Residue-level contacts at the interface:
Residue K441 in the second protein contacts residue R114 in the first protein (closest heavy-atom distance 4.4 Å).
Residue F483 in the second protein interacts with residue I152 in the first protein (closest heavy-atom distance 4.2 Å).
Residue W446 in the second protein interacts with residue R145 in the first protein (closest heavy-atom distance 4.0 Å).
Residue Q480 in the second protein is in contact with residue L169 in the first protein (closest heavy-atom distance 3.9 Å).
Residue Q480 in the second protein interacts with residue L128 in the first protein (closest heavy-atom distance 2.3 Å).
Residue L445 in the second protein contacts residue A104 in the first protein (closest heavy-atom distance 4.6 Å).
Residue W542 in the second protein interacts with residue S167 in the first protein (closest heavy-atom distance 3.6 Å).
Residue S485 in the second protein is in contact with residue Q144 in the first protein (closest heavy-atom distance 4.8 Å).
Residue A479 in the second protein is in contact with residue L169 in the first protein (closest heavy-atom distance 3.5 Å).
Residue L550 in the second protein is in contact with residue R148 in the first protein (closest heavy-atom distance 3.6 Å).
Residue R549 in the second protein is in contact with residue V157 in the first protein (closest heavy-atom distance 4.7 Å).
Residue F483 in the second protein is in contact with residue L169 in the first protein (closest heavy-atom distance 3.6 Å).
Residue W446 in the second protein contacts residue Y130 in the first protein (closest heavy-atom distance 4.6 Å).
Residue C450 in the second protein interacts with residue F138 in the first protein (closest heavy-atom distance 3.6 Å).
Residue T484 in the second protein interacts with residue R145 in the first protein (closest heavy-atom distance 2.5 Å).
Residue S485 in the second protein contacts residue R148 in the first protein (closest heavy-atom distance 2.9 Å).
Residue L550 in the second protein is in contact with residue V160 in the first protein (closest heavy-atom distance 3.5 Å).
Residue D447 in the second protein interacts with residue F138 in the first protein (closest heavy-atom distance 3.1 Å).
Residue Q480 in the second protein interacts with residue R145 in the first protein (closest heavy-atom distance 2.8 Å).
Residue T486 in the second protein contacts residue R148 in the first protein (closest heavy-atom distance 4.0 Å).
Residue L481 in the second protein contacts residue R145 in the first protein (closest heavy-atom distance 3.9 Å).
Residue Q480 in the second protein is in contact with residue Y130 in the first protein (closest heavy-atom distance 4.7 Å).
Residue L449 in the second protein contacts residue T141 in the first protein (closest heavy-atom distance 3.6 Å).
Residue T484 in the second protein contacts residue R148 in the first protein (closest heavy-atom distance 3.4 Å).
Residue S485 in the second protein contacts residue R145 in the first protein (closest heavy-atom distance 4.0 Å).
Residue F483 in the second protein is in contact with residue L168 in the first protein (closest heavy-atom distance 3.4 Å).
Residue L550 in the second protein is in contact with residue V157 in the first protein (closest heavy-atom distance 3.2 Å).
Residue D447 in the second protein contacts residue G137 in the first protein (closest heavy-atom distance 3.6 Å).
Residue N407 in the second protein contacts residue V135 in the first protein (closest heavy-atom distance 3.9 Å).
Residue Y403 in the second protein contacts residue F138 in the first protein (closest heavy-atom distance 4.7 Å).
Residue I401 in the second protein contacts residue E107 in the first protein (closest heavy-atom distance 3.6 Å).
Residue L445 in the second protein interacts with residue Y130 in the first protein (closest heavy-atom distance 3.9 Å).
Residue E551 in the second protein contacts residue R148 in the first protein (closest heavy-atom distance 2.3 Å).
Residue K404 in the second protein is in contact with residue F138 in the first protein (closest heavy-atom distance 4.3 Å).
Residue W542 in the second protein is in contact with residue L168 in the first protein (closest heavy-atom distance 3.4 Å).
Residue D447 in the second protein contacts residue T141 in the first protein (closest heavy-atom distance 3.3 Å).
Residue N407 in the second protein is in contact with residue F138 in the first protein (closest heavy-atom distance 3.6 Å).
Residue Q480 in the second protein interacts with residue L129 in the first protein (closest heavy-atom distance 3.8 Å).
Residue L445 in the second protein is in contact with residue G105 in the first protein (closest heavy-atom distance 3.5 Å).
Residue K404 in the second protein interacts with residue D132 in the first protein (closest heavy-atom distance 4.5 Å).
Residue R549 in the second protein contacts residue V160 in the first protein (closest heavy-atom distance 3.9 Å).
Residue L449 in the second protein is in contact with residue G137 in the first protein (closest heavy-atom distance 4.2 Å).
Residue I401 in the second protein is in contact with residue G105 in the first protein (closest heavy-atom distance 4.0 Å).
Residue K490 in the second protein interacts with residue R148 in the first protein (closest heavy-atom distance 3.9 Å).
Residue K404 in the second protein interacts with residue R106 in the first protein (closest heavy-atom distance 4.7 Å).
Residue T484 in the second protein is in contact with residue L169 in the first protein (closest heavy-atom distance 4.5 Å).
Residue N407 in the second protein is in contact with residue G137 in the first protein (closest heavy-atom distance 4.4 Å).
Residue R549 in the second protein is in contact with residue G159 in the first protein (closest heavy-atom distance 3.9 Å).
Residue A479 in the second protein contacts residue L168 in the first protein (closest heavy-atom distance 4.1 Å).
Residue P444 in the second protein is in contact with residue Y130 in the first protein (closest heavy-atom distance 3.1 Å).
Residue P444 in the second protein interacts with residue R114 in the first protein (closest heavy-atom distance 3.6 Å).
Residue T484 in the second protein interacts with residue Q144 in the first protein (closest heavy-atom distance 3.0 Å).
Residue L550 in the second protein interacts with residue I152 in the first protein (closest heavy-atom distance 3.7 Å).
Residue D476 in the second protein is in contact with residue R170 in the first protein (closest heavy-atom distance 3.2 Å).
Residue K404 in the second protein interacts with residue G105 in the first protein (closest heavy-atom distance 4.3 Å).
Residue T546 in the second protein contacts residue L168 in the first protein (closest heavy-atom distance 4.2 Å).
Residue T484 in the second protein contacts residue V149 in the first protein (closest heavy-atom distance 3.5 Å).
Residue G448 in the second protein contacts residue T141 in the first protein (closest heavy-atom distance 3.2 Å).
Residue F483 in the second protein contacts residue R148 in the first protein (closest heavy-atom distance 4.5 Å).
Residue L445 in the second protein interacts with residue R114 in the first protein (closest heavy-atom distance 3.3 Å).

Sequence of the second protein:
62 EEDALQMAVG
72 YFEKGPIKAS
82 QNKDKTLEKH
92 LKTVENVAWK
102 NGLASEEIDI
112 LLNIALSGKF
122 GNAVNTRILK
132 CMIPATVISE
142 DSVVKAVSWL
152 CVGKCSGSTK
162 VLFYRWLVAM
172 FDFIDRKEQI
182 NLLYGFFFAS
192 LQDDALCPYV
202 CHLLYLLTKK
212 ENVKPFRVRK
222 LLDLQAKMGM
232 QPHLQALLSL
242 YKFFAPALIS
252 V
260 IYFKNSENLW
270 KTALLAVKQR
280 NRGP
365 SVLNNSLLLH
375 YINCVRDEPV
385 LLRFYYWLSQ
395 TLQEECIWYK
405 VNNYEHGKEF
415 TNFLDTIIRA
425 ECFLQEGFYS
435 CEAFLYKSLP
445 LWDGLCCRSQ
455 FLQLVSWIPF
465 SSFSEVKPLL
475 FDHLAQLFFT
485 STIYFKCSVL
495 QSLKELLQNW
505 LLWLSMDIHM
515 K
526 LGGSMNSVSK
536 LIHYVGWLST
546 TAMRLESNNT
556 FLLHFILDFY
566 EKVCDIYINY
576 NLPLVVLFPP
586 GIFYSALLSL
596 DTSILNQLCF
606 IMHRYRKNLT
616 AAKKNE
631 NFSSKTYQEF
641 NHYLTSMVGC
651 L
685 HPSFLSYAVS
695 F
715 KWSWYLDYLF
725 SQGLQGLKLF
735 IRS

Sequence of the first protein:
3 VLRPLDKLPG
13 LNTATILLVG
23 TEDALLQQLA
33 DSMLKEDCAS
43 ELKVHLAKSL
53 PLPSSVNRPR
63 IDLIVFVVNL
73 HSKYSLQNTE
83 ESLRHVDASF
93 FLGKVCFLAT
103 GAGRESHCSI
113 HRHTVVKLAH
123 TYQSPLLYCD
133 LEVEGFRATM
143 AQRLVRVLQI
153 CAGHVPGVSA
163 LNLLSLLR

These two protein chains interact to form a complex.